Sequence of chain A:
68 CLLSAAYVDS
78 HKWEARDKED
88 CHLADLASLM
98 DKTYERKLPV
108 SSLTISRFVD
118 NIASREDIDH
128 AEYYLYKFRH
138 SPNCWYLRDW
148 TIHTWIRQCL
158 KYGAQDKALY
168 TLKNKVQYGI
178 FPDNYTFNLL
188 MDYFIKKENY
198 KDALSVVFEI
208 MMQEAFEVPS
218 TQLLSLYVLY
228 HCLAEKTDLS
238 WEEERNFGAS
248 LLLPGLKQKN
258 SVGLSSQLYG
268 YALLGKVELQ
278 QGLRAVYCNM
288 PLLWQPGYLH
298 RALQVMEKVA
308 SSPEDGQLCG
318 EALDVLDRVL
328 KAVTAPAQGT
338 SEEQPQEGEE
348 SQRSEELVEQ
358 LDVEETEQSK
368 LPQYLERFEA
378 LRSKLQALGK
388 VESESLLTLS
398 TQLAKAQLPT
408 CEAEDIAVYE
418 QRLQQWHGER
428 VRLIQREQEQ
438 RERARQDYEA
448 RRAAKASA

These two protein chains interact to form a complex.

Contacts between the two chains:
Residue H89 in chain A is in contact with residue D64 in chain B (closest heavy-atom distance 3.5 Å).
Residue L93 in chain A interacts with residue V61 in chain B (closest heavy-atom distance 3.5 Å).
Residue L90 in chain A contacts residue V61 in chain B (closest heavy-atom distance 2.5 Å).
Residue Y131 in chain A interacts with residue P58 in chain B (closest heavy-atom distance 2.5 Å).
Residue Y175 in chain A contacts residue Q55 in chain B (closest heavy-atom distance 3.0 Å).
Residue M97 in chain A is in contact with residue P58 in chain B (closest heavy-atom distance 4.0 Å).
Residue R136 in chain A interacts with residue Q55 in chain B (closest heavy-atom distance 3.5 Å).
Residue Y175 in chain A is in contact with residue F54 in chain B (closest heavy-atom distance 3.2 Å).
Residue I112 in chain A contacts residue P60 in chain B (closest heavy-atom distance 3.2 Å).
Residue L93 in chain A contacts residue P60 in chain B (closest heavy-atom distance 3.2 Å).
Residue L93 in chain A interacts with residue V63 in chain B (closest heavy-atom distance 3.6 Å).
Residue H89 in chain A contacts residue V61 in chain B (closest heavy-atom distance 2.4 Å).
Residue H89 in chain A contacts residue V63 in chain B (closest heavy-atom distance 3.1 Å).
Residue R136 in chain A interacts with residue P56 in chain B (closest heavy-atom distance 2.5 Å).
Residue R136 in chain A contacts residue P57 in chain B (closest heavy-atom distance 2.5 Å).
Residue L132 in chain A is in contact with residue Q55 in chain B (closest heavy-atom distance 2.5 Å).
Residue L90 in chain A interacts with residue V63 in chain B (closest heavy-atom distance 3.0 Å).
Residue L93 in chain A interacts with residue I62 in chain B (closest heavy-atom distance 3.3 Å).
Residue I112 in chain A is in contact with residue P58 in chain B (closest heavy-atom distance 4.0 Å).
Residue F178 in chain A is in contact with residue F54 in chain B (closest heavy-atom distance 3.8 Å).
Residue H137 in chain A interacts with residue P56 in chain B (closest heavy-atom distance 3.1 Å).
Residue F115 in chain A interacts with residue P60 in chain B (closest heavy-atom distance 3.6 Å).
Residue A94 in chain A contacts residue P60 in chain B (closest heavy-atom distance 3.5 Å).
Residue L132 in chain A interacts with residue P56 in chain B (closest heavy-atom distance 2.1 Å).
Residue V173 in chain A is in contact with residue A53 in chain B (closest heavy-atom distance 4.0 Å).
Residue E129 in chain A contacts residue Q55 in chain B (closest heavy-atom distance 3.2 Å).
Residue M97 in chain A interacts with residue P60 in chain B (closest heavy-atom distance 3.5 Å).
Residue F135 in chain A contacts residue P56 in chain B (closest heavy-atom distance 2.1 Å).
Residue L132 in chain A is in contact with residue P57 in chain B (closest heavy-atom distance 2.5 Å).
Residue D98 in chain A is in contact with residue K59 in chain B (closest heavy-atom distance 2.8 Å).
Residue F115 in chain A is in contact with residue V61 in chain B (closest heavy-atom distance 3.6 Å).
Residue Y131 in chain A is in contact with residue P56 in chain B (closest heavy-atom distance 2.2 Å).
Residue G176 in chain A interacts with residue F54 in chain B (closest heavy-atom distance 3.2 Å).
Residue Q174 in chain A interacts with residue Q55 in chain B (closest heavy-atom distance 2.3 Å).
Residue D92 in chain A interacts with residue V63 in chain B (closest heavy-atom distance 3.5 Å).
Residue A91 in chain A interacts with residue V63 in chain B (closest heavy-atom distance 3.3 Å).
Residue Y131 in chain A contacts residue V61 in chain B (closest heavy-atom distance 3.2 Å).
Residue R136 in chain A interacts with residue F54 in chain B (closest heavy-atom distance 3.1 Å).
Residue Y101 in chain A is in contact with residue P58 in chain B (closest heavy-atom distance 3.9 Å).
Residue S95 in chain A interacts with residue E210 in chain B (closest heavy-atom distance 3.5 Å).
Residue V173 in chain A is in contact with residue F54 in chain B (closest heavy-atom distance 3.0 Å).
Residue Q174 in chain A interacts with residue A53 in chain B (closest heavy-atom distance 3.1 Å).
Residue A91 in chain A is in contact with residue V61 in chain B (closest heavy-atom distance 4.0 Å).
Residue Y131 in chain A interacts with residue K59 in chain B (closest heavy-atom distance 3.3 Å).
Residue Y133 in chain A is in contact with residue P56 in chain B (closest heavy-atom distance 2.6 Å).
Residue K134 in chain A contacts residue P56 in chain B (closest heavy-atom distance 2.0 Å).
Residue Y130 in chain A is in contact with residue P58 in chain B (closest heavy-atom distance 4.0 Å).
Residue H137 in chain A is in contact with residue F54 in chain B (closest heavy-atom distance 3.7 Å).
Residue T111 in chain A contacts residue P60 in chain B (closest heavy-atom distance 3.1 Å).
Residue H89 in chain A interacts with residue I62 in chain B (closest heavy-atom distance 3.5 Å).
Residue F135 in chain A interacts with residue P58 in chain B (closest heavy-atom distance 2.8 Å).
Residue A94 in chain A contacts residue K59 in chain B (closest heavy-atom distance 3.8 Å).
Residue C88 in chain A interacts with residue I62 in chain B (closest heavy-atom distance 3.5 Å).
Residue F135 in chain A contacts residue P57 in chain B (closest heavy-atom distance 2.7 Å).
Residue Y133 in chain A is in contact with residue Q55 in chain B (closest heavy-atom distance 3.1 Å).
Residue A94 in chain A contacts residue V61 in chain B (closest heavy-atom distance 3.5 Å).
Residue M97 in chain A is in contact with residue K59 in chain B (closest heavy-atom distance 3.3 Å).
Residue Y131 in chain A is in contact with residue P57 in chain B (closest heavy-atom distance 2.7 Å).
Residue Q174 in chain A interacts with residue F54 in chain B (closest heavy-atom distance 3.0 Å).
Residue K134 in chain A interacts with residue P58 in chain B (closest heavy-atom distance 3.2 Å).

Sequence of chain B:
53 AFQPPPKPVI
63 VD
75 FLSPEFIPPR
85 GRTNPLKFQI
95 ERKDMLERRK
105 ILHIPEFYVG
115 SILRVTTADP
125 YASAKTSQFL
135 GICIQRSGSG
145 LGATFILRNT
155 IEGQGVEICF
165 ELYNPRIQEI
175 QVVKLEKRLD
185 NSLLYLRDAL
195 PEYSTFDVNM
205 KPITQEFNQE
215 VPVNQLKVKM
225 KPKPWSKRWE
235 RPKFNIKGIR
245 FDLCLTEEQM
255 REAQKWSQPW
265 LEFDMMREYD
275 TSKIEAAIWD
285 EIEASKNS